Sequence of chain B:
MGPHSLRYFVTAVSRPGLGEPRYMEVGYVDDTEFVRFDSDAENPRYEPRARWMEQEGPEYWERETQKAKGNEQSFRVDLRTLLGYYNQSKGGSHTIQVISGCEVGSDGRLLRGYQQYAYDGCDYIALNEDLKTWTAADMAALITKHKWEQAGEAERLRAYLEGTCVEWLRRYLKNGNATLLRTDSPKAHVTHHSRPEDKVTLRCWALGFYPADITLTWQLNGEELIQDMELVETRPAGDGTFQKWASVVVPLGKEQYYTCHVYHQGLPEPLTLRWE

Residue-level contacts at the interface:
Residue Y160 in chain B interacts with residue N2 in chain A (closest heavy-atom distance 3.5 Å).
Residue R156 in chain B interacts with residue F3 in chain A (closest heavy-atom distance 3.3 Å).
Residue W148 in chain B contacts residue I8 in chain A (closest heavy-atom distance 3.7 Å).
Residue N71 in chain B contacts residue D4 in chain A (closest heavy-atom distance 3.6 Å).
Residue N71 in chain B interacts with residue F3 in chain A (closest heavy-atom distance 3.0 Å).
Residue S74 in chain B interacts with residue T7 in chain A (closest heavy-atom distance 3.6 Å).
Residue S74 in chain B contacts residue F5 in chain A (closest heavy-atom distance 2.5 Å).
Residue N71 in chain B is in contact with residue F5 in chain A (closest heavy-atom distance 3.1 Å).
Residue K67 in chain B is in contact with residue N2 in chain A (closest heavy-atom distance 2.9 Å).
Residue S100 in chain B is in contact with residue F3 in chain A (closest heavy-atom distance 4.6 Å).
Residue Y8 in chain B is in contact with residue I1 in chain A (closest heavy-atom distance 3.0 Å).
Residue Y124 in chain B contacts residue I8 in chain A (closest heavy-atom distance 4.2 Å).
Residue E153 in chain B is in contact with residue D4 in chain A (closest heavy-atom distance 4.8 Å).
Residue Y172 in chain B is in contact with residue I1 in chain A (closest heavy-atom distance 2.6 Å).
Residue T144 in chain B interacts with residue I8 in chain A (closest heavy-atom distance 3.1 Å).
Residue S74 in chain B is in contact with residue N6 in chain A (closest heavy-atom distance 3.5 Å).
Residue R156 in chain B interacts with residue D4 in chain A (closest heavy-atom distance 2.5 Å).
Residue Y117 in chain B interacts with residue F5 in chain A (closest heavy-atom distance 3.5 Å).
Residue Y160 in chain B contacts residue F3 in chain A (closest heavy-atom distance 3.6 Å).
Residue N71 in chain B contacts residue N2 in chain A (closest heavy-atom distance 4.0 Å).
Residue Q115 in chain B contacts residue F3 in chain A (closest heavy-atom distance 3.9 Å).
Residue Y46 in chain B contacts residue N2 in chain A (closest heavy-atom distance 4.2 Å).
Residue S100 in chain B interacts with residue F5 in chain A (closest heavy-atom distance 3.9 Å).
Residue T164 in chain B contacts residue I1 in chain A (closest heavy-atom distance 3.5 Å).
Residue L82 in chain B interacts with residue I8 in chain A (closest heavy-atom distance 3.2 Å).
Residue W148 in chain B contacts residue T7 in chain A (closest heavy-atom distance 3.0 Å).
Residue E153 in chain B is in contact with residue F3 in chain A (closest heavy-atom distance 3.8 Å).
Residue V98 in chain B is in contact with residue F5 in chain A (closest heavy-atom distance 3.9 Å).
Residue D78 in chain B interacts with residue T7 in chain A (closest heavy-atom distance 3.1 Å).
Residue F75 in chain B is in contact with residue F5 in chain A (closest heavy-atom distance 3.9 Å).
Residue I96 in chain B is in contact with residue I8 in chain A (closest heavy-atom distance 4.8 Å).
Residue Q115 in chain B interacts with residue F5 in chain A (closest heavy-atom distance 3.0 Å).
Residue E64 in chain B is in contact with residue N2 in chain A (closest heavy-atom distance 4.2 Å).
Residue T81 in chain B is in contact with residue I8 in chain A (closest heavy-atom distance 3.8 Å).
Residue R156 in chain B is in contact with residue N6 in chain A (closest heavy-atom distance 3.3 Å).
Residue K147 in chain B contacts residue I8 in chain A (closest heavy-atom distance 3.2 Å).
Residue R156 in chain B interacts with residue F5 in chain A (closest heavy-atom distance 4.0 Å).
Residue V10 in chain B contacts residue F5 in chain A (closest heavy-atom distance 4.3 Å).
Residue Y8 in chain B is in contact with residue N2 in chain A (closest heavy-atom distance 3.4 Å).
Residue K67 in chain B is in contact with residue I1 in chain A (closest heavy-atom distance 3.5 Å).
Residue Y160 in chain B contacts residue I1 in chain A (closest heavy-atom distance 2.9 Å).
Residue W168 in chain B is in contact with residue I1 in chain A (closest heavy-atom distance 3.4 Å).
Residue V10 in chain B interacts with residue N2 in chain A (closest heavy-atom distance 4.0 Å).
Residue V77 in chain B interacts with residue T7 in chain A (closest heavy-atom distance 4.2 Å).
Residue L157 in chain B interacts with residue F3 in chain A (closest heavy-atom distance 3.8 Å).
Residue K147 in chain B is in contact with residue T7 in chain A (closest heavy-atom distance 2.7 Å).
Residue K67 in chain B interacts with residue F3 in chain A (closest heavy-atom distance 3.8 Å).
Residue D78 in chain B interacts with residue I8 in chain A (closest heavy-atom distance 2.9 Å).
Residue E64 in chain B is in contact with residue I1 in chain A (closest heavy-atom distance 3.4 Å).
Residue L6 in chain B contacts residue I1 in chain A (closest heavy-atom distance 4.2 Å).
Residue Y117 in chain B contacts residue I8 in chain A (closest heavy-atom distance 4.2 Å).
Residue E153 in chain B is in contact with residue N6 in chain A (closest heavy-atom distance 2.8 Å).
Residue K67 in chain B interacts with residue D4 in chain A (closest heavy-atom distance 3.5 Å).
Residue S100 in chain B contacts residue N2 in chain A (closest heavy-atom distance 4.5 Å).
Residue Y117 in chain B contacts residue N6 in chain A (closest heavy-atom distance 4.7 Å).
Residue D78 in chain B contacts residue N6 in chain A (closest heavy-atom distance 4.4 Å).
Residue Y85 in chain B is in contact with residue I8 in chain A (closest heavy-atom distance 2.8 Å).
Residue E25 in chain B contacts residue N2 in chain A (closest heavy-atom distance 2.8 Å).
Residue Y60 in chain B contacts residue I1 in chain A (closest heavy-atom distance 3.5 Å).
Residue W148 in chain B is in contact with residue N6 in chain A (closest heavy-atom distance 5.0 Å).

These two protein chains interact to form a complex.

Sequence of chain A:
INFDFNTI